These two protein chains interact to form a complex.

Sequence of the second protein:
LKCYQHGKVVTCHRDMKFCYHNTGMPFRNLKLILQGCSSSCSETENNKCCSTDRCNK

Contacts between the two chains:
Residue N331 in the first protein interacts with residue K31 in the second protein (closest heavy-atom distance 4.7 Å).
Residue E353 in the first protein is in contact with residue L30 in the second protein (closest heavy-atom distance 3.6 Å).
Residue Y327 in the first protein interacts with residue I33 in the second protein (closest heavy-atom distance 4.0 Å).
Residue R326 in the first protein is in contact with residue Q5 in the second protein (closest heavy-atom distance 2.8 Å).
Residue P357 in the first protein contacts residue R28 in the second protein (closest heavy-atom distance 3.8 Å).
Residue N331 in the first protein contacts residue L32 in the second protein (closest heavy-atom distance 3.6 Å).
Residue D309 in the first protein interacts with residue K8 in the second protein (closest heavy-atom distance 3.6 Å).
Residue Y369 in the first protein interacts with residue Y20 in the second protein (closest heavy-atom distance 4.4 Å).
Residue E364 in the first protein is in contact with residue F27 in the second protein (closest heavy-atom distance 4.0 Å).
Residue K365 in the first protein is in contact with residue M25 in the second protein (closest heavy-atom distance 4.7 Å).
Residue V371 in the first protein interacts with residue M16 in the second protein (closest heavy-atom distance 4.7 Å).
Residue F361 in the first protein is in contact with residue F27 in the second protein (closest heavy-atom distance 3.5 Å).
Residue R326 in the first protein is in contact with residue K8 in the second protein (closest heavy-atom distance 4.0 Å).
Residue K365 in the first protein is in contact with residue L34 in the second protein (closest heavy-atom distance 4.7 Å).
Residue Y327 in the first protein is in contact with residue H6 in the second protein (closest heavy-atom distance 3.8 Å).
Residue E330 in the first protein interacts with residue H6 in the second protein (closest heavy-atom distance 3.5 Å).
Residue P357 in the first protein interacts with residue L30 in the second protein (closest heavy-atom distance 3.8 Å).
Residue C372 in the first protein is in contact with residue T11 in the second protein (closest heavy-atom distance 4.9 Å).
Residue K365 in the first protein contacts residue Y20 in the second protein (closest heavy-atom distance 3.6 Å).
Residue D360 in the first protein contacts residue F27 in the second protein (closest heavy-atom distance 4.4 Å).
Residue Y369 in the first protein is in contact with residue Q5 in the second protein (closest heavy-atom distance 3.5 Å).
Residue C372 in the first protein contacts residue V10 in the second protein (closest heavy-atom distance 4.3 Å).
Residue K300 in the first protein interacts with residue V10 in the second protein (closest heavy-atom distance 4.5 Å).
Residue Y327 in the first protein is in contact with residue L32 in the second protein (closest heavy-atom distance 3.6 Å).
Residue F361 in the first protein contacts residue L34 in the second protein (closest heavy-atom distance 3.7 Å).
Residue N331 in the first protein contacts residue I33 in the second protein (closest heavy-atom distance 3.6 Å).
Residue Y369 in the first protein contacts residue Q35 in the second protein (closest heavy-atom distance 2.7 Å).
Residue R326 in the first protein contacts residue G7 in the second protein (closest heavy-atom distance 4.9 Å).
Residue K300 in the first protein interacts with residue V9 in the second protein (closest heavy-atom distance 4.8 Å).
Residue Y369 in the first protein contacts residue I33 in the second protein (closest heavy-atom distance 4.5 Å).
Residue E330 in the first protein contacts residue I33 in the second protein (closest heavy-atom distance 4.0 Å).
Residue C370 in the first protein interacts with residue Q5 in the second protein (closest heavy-atom distance 4.0 Å).
Residue R326 in the first protein contacts residue H6 in the second protein (closest heavy-atom distance 3.6 Å).
Residue K300 in the first protein interacts with residue T11 in the second protein (closest heavy-atom distance 3.7 Å).
Residue S306 in the first protein is in contact with residue K8 in the second protein (closest heavy-atom distance 4.0 Å).
Residue V371 in the first protein contacts residue C37 in the second protein (closest heavy-atom distance 4.4 Å).
Residue A358 in the first protein is in contact with residue L32 in the second protein (closest heavy-atom distance 4.5 Å).
Residue V371 in the first protein interacts with residue C12 in the second protein (closest heavy-atom distance 4.5 Å).
Residue N331 in the first protein is in contact with residue L30 in the second protein (closest heavy-atom distance 4.7 Å).
Residue Y369 in the first protein contacts residue H6 in the second protein (closest heavy-atom distance 3.5 Å).
Residue F361 in the first protein interacts with residue M25 in the second protein (closest heavy-atom distance 4.2 Å).
Residue P357 in the first protein interacts with residue F27 in the second protein (closest heavy-atom distance 4.0 Å).
Residue V371 in the first protein contacts residue Q5 in the second protein (closest heavy-atom distance 4.3 Å).
Residue C354 in the first protein is in contact with residue L30 in the second protein (closest heavy-atom distance 3.8 Å).
Residue Y369 in the first protein interacts with residue L34 in the second protein (closest heavy-atom distance 3.7 Å).
Residue Y327 in the first protein is in contact with residue L34 in the second protein (closest heavy-atom distance 4.2 Å).
Residue E353 in the first protein interacts with residue N29 in the second protein (closest heavy-atom distance 4.6 Å).
Residue P357 in the first protein is in contact with residue N29 in the second protein (closest heavy-atom distance 4.9 Å).
Residue V371 in the first protein contacts residue V10 in the second protein (closest heavy-atom distance 3.4 Å).
Residue Y369 in the first protein interacts with residue C37 in the second protein (closest heavy-atom distance 4.8 Å).
Residue D307 in the first protein interacts with residue K8 in the second protein (closest heavy-atom distance 4.6 Å).
Residue Y369 in the first protein contacts residue G36 in the second protein (closest heavy-atom distance 4.6 Å).
Residue V371 in the first protein contacts residue T11 in the second protein (closest heavy-atom distance 4.0 Å).

Sequence of the first protein:
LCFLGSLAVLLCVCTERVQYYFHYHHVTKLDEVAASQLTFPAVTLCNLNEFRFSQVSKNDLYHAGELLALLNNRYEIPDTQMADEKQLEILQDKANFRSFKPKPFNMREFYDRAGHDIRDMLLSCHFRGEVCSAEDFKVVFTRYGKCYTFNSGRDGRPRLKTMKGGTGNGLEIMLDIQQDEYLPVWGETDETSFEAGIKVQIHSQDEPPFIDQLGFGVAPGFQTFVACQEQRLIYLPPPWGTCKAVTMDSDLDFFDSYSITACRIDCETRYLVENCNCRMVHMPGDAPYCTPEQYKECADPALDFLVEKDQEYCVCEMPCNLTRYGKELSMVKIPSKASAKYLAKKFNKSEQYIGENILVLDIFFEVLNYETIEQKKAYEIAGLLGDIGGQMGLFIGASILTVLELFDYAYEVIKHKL